This data describes a binding interaction between two proteins.

Sequence of chain B:
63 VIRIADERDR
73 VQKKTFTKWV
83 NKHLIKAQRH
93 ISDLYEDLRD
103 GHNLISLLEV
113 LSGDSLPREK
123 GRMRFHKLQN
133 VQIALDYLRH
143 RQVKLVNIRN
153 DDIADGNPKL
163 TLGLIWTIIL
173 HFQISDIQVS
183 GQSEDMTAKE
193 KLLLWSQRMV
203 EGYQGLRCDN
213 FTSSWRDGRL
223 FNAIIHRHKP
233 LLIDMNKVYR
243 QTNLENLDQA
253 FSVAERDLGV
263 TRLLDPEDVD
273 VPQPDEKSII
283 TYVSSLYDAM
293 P

Residue-level contacts at the interface:
Residue N149 in chain B interacts with residue R103 in chain A (closest heavy-atom distance 3.5 Å).
Residue R151 in chain B interacts with residue R103 in chain A (closest heavy-atom distance 3.3 Å).
Residue L162 in chain B is in contact with residue P205 in chain A (closest heavy-atom distance 4.1 Å).
Residue N149 in chain B interacts with residue I206 in chain A (closest heavy-atom distance 4.4 Å).
Residue A67 in chain B contacts residue Q115 in chain A (closest heavy-atom distance 4.0 Å).
Residue L162 in chain B contacts residue I207 in chain A (closest heavy-atom distance 4.1 Å).
Residue D157 in chain B contacts residue A122 in chain A (closest heavy-atom distance 3.8 Å).
Residue R126 in chain B contacts residue A122 in chain A (closest heavy-atom distance 3.3 Å).
Residue R101 in chain B contacts residue R159 in chain A (closest heavy-atom distance 3.7 Å).
Residue D68 in chain B contacts residue Q115 in chain A (closest heavy-atom distance 3.8 Å).
Residue R124 in chain B interacts with residue D44 in chain A (closest heavy-atom distance 3.2 Å).
Residue D157 in chain B is in contact with residue A119 in chain A (closest heavy-atom distance 3.4 Å).
Residue G158 in chain B interacts with residue A119 in chain A (closest heavy-atom distance 4.0 Å).
Residue D95 in chain B is in contact with residue K157 in chain A (closest heavy-atom distance 4.4 Å).
Residue R124 in chain B is in contact with residue Q42 in chain A (closest heavy-atom distance 4.3 Å).
Residue I66 in chain B interacts with residue L162 in chain A (closest heavy-atom distance 3.4 Å).
Residue V63 in chain B is in contact with residue E164 in chain A (closest heavy-atom distance 2.8 Å).
Residue I64 in chain B interacts with residue Y135 in chain A (closest heavy-atom distance 3.6 Å).
Residue P160 in chain B contacts residue S117 in chain A (closest heavy-atom distance 4.3 Å).
Residue M125 in chain B contacts residue Y65 in chain A (closest heavy-atom distance 4.1 Å).
Residue D157 in chain B interacts with residue E120 in chain A (closest heavy-atom distance 2.9 Å).
Residue A67 in chain B interacts with residue L162 in chain A (closest heavy-atom distance 4.2 Å).
Residue Y97 in chain B contacts residue M160 in chain A (closest heavy-atom distance 3.7 Å).
Residue Y97 in chain B interacts with residue R159 in chain A (closest heavy-atom distance 3.3 Å).
Residue K161 in chain B is in contact with residue Q115 in chain A (closest heavy-atom distance 3.1 Å).
Residue D154 in chain B contacts residue A119 in chain A (closest heavy-atom distance 4.5 Å).
Residue N159 in chain B is in contact with residue R103 in chain A (closest heavy-atom distance 3.8 Å).
Residue N159 in chain B contacts residue S117 in chain A (closest heavy-atom distance 3.0 Å).
Residue N159 in chain B contacts residue W118 in chain A (closest heavy-atom distance 3.9 Å).
Residue K161 in chain B interacts with residue M160 in chain A (closest heavy-atom distance 4.0 Å).
Residue R65 in chain B is in contact with residue E164 in chain A (closest heavy-atom distance 2.9 Å).
Residue P160 in chain B contacts residue M160 in chain A (closest heavy-atom distance 3.9 Å).
Residue V63 in chain B interacts with residue I163 in chain A (closest heavy-atom distance 3.8 Å).
Residue I64 in chain B interacts with residue V151 in chain A (closest heavy-atom distance 3.9 Å).
Residue I64 in chain B is in contact with residue L161 in chain A (closest heavy-atom distance 4.0 Å).
Residue D71 in chain B contacts residue Q115 in chain A (closest heavy-atom distance 2.6 Å).
Residue D157 in chain B interacts with residue R159 in chain A (closest heavy-atom distance 4.3 Å).
Residue R124 in chain B contacts residue G43 in chain A (closest heavy-atom distance 3.1 Å).
Residue N159 in chain B is in contact with residue A105 in chain A (closest heavy-atom distance 3.7 Å).
Residue P160 in chain B interacts with residue W118 in chain A (closest heavy-atom distance 3.4 Å).
Residue R65 in chain B interacts with residue L162 in chain A (closest heavy-atom distance 3.0 Å).
Residue K161 in chain B contacts residue N107 in chain A (closest heavy-atom distance 3.0 Å).
Residue P160 in chain B contacts residue R159 in chain A (closest heavy-atom distance 3.8 Å).
Residue G158 in chain B interacts with residue R159 in chain A (closest heavy-atom distance 2.5 Å).
Residue V63 in chain B is in contact with residue N165 in chain A (closest heavy-atom distance 3.5 Å).
Residue D154 in chain B interacts with residue R103 in chain A (closest heavy-atom distance 2.8 Å).
Residue V63 in chain B interacts with residue K149 in chain A (closest heavy-atom distance 4.2 Å).
Residue N159 in chain B is in contact with residue A119 in chain A (closest heavy-atom distance 3.5 Å).
Residue E98 in chain B is in contact with residue R159 in chain A (closest heavy-atom distance 2.4 Å).
Residue R101 in chain B interacts with residue E120 in chain A (closest heavy-atom distance 3.1 Å).
Residue K161 in chain B is in contact with residue S117 in chain A (closest heavy-atom distance 3.5 Å).
Residue V63 in chain B contacts residue Y135 in chain A (closest heavy-atom distance 3.1 Å).
Residue I64 in chain B is in contact with residue L162 in chain A (closest heavy-atom distance 3.5 Å).
Residue I64 in chain B interacts with residue I163 in chain A (closest heavy-atom distance 4.4 Å).
Residue K161 in chain B is in contact with residue P205 in chain A (closest heavy-atom distance 4.2 Å).
Residue N149 in chain B interacts with residue P205 in chain A (closest heavy-atom distance 3.4 Å).
Residue K279 in chain B interacts with residue S203 in chain A (closest heavy-atom distance 4.3 Å).
Residue G158 in chain B is in contact with residue W118 in chain A (closest heavy-atom distance 4.2 Å).
Residue D68 in chain B interacts with residue L162 in chain A (closest heavy-atom distance 4.2 Å).
Residue N149 in chain B is in contact with residue I207 in chain A (closest heavy-atom distance 3.7 Å).

Sequence of chain A:
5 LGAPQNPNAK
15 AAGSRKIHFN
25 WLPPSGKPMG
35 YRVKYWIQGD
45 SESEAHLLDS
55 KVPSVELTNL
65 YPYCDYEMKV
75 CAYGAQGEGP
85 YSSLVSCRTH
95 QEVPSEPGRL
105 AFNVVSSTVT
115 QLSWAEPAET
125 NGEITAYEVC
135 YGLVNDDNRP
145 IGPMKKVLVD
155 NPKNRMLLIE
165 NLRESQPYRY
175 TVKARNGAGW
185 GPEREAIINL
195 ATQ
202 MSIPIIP